This data describes a binding interaction between two proteins.

Sequence of the second protein:
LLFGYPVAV

Interface contacts:
Residue A69 in the first protein contacts residue P6 in the second protein (closest heavy-atom distance 4.3 Å).
Residue T73 in the first protein is in contact with residue P6 in the second protein (closest heavy-atom distance 3.7 Å).
Residue R97 in the first protein interacts with residue V7 in the second protein (closest heavy-atom distance 4.4 Å).
Residue L81 in the first protein interacts with residue V9 in the second protein (closest heavy-atom distance 3.5 Å).
Residue W147 in the first protein is in contact with residue V7 in the second protein (closest heavy-atom distance 3.4 Å).
Residue E63 in the first protein interacts with residue L2 in the second protein (closest heavy-atom distance 2.8 Å).
Residue T163 in the first protein contacts residue L1 in the second protein (closest heavy-atom distance 4.1 Å).
Residue T143 in the first protein is in contact with residue V9 in the second protein (closest heavy-atom distance 3.0 Å).
Residue T73 in the first protein is in contact with residue A8 in the second protein (closest heavy-atom distance 3.8 Å).
Residue H70 in the first protein is in contact with residue L2 in the second protein (closest heavy-atom distance 4.2 Å).
Residue D77 in the first protein contacts residue A8 in the second protein (closest heavy-atom distance 3.2 Å).
Residue H70 in the first protein contacts residue P6 in the second protein (closest heavy-atom distance 4.1 Å).
Residue Y7 in the first protein interacts with residue L2 in the second protein (closest heavy-atom distance 3.6 Å).
Residue M45 in the first protein is in contact with residue L2 in the second protein (closest heavy-atom distance 3.5 Å).
Residue Y159 in the first protein interacts with residue L2 in the second protein (closest heavy-atom distance 3.8 Å).
Residue T143 in the first protein is in contact with residue A8 in the second protein (closest heavy-atom distance 5.0 Å).
Residue T142 in the first protein interacts with residue V9 in the second protein (closest heavy-atom distance 5.0 Å).
Residue M5 in the first protein is in contact with residue L1 in the second protein (closest heavy-atom distance 4.0 Å).
Residue V67 in the first protein contacts residue L2 in the second protein (closest heavy-atom distance 3.6 Å).
Residue K66 in the first protein interacts with residue L1 in the second protein (closest heavy-atom distance 3.3 Å).
Residue Y171 in the first protein interacts with residue L1 in the second protein (closest heavy-atom distance 2.4 Å).
Residue K146 in the first protein interacts with residue V9 in the second protein (closest heavy-atom distance 3.5 Å).
Residue Y116 in the first protein interacts with residue V9 in the second protein (closest heavy-atom distance 3.4 Å).
Residue Y84 in the first protein is in contact with residue V9 in the second protein (closest heavy-atom distance 2.9 Å).
Residue T73 in the first protein contacts residue V7 in the second protein (closest heavy-atom distance 3.6 Å).
Residue W147 in the first protein interacts with residue A8 in the second protein (closest heavy-atom distance 2.6 Å).
Residue K66 in the first protein interacts with residue F3 in the second protein (closest heavy-atom distance 3.9 Å).
Residue Y123 in the first protein contacts residue V9 in the second protein (closest heavy-atom distance 4.0 Å).
Residue K66 in the first protein is in contact with residue L2 in the second protein (closest heavy-atom distance 2.8 Å).
Residue T80 in the first protein is in contact with residue V9 in the second protein (closest heavy-atom distance 3.8 Å).
Residue A150 in the first protein interacts with residue V7 in the second protein (closest heavy-atom distance 4.5 Å).
Residue Q155 in the first protein interacts with residue Y5 in the second protein (closest heavy-atom distance 3.8 Å).
Residue W167 in the first protein is in contact with residue L1 in the second protein (closest heavy-atom distance 3.1 Å).
Residue Y99 in the first protein contacts residue F3 in the second protein (closest heavy-atom distance 3.1 Å).
Residue Q155 in the first protein contacts residue F3 in the second protein (closest heavy-atom distance 4.1 Å).
Residue E63 in the first protein interacts with residue L1 in the second protein (closest heavy-atom distance 2.6 Å).
Residue Y159 in the first protein contacts residue G4 in the second protein (closest heavy-atom distance 4.9 Å).
Residue Y59 in the first protein interacts with residue L1 in the second protein (closest heavy-atom distance 3.5 Å).
Residue V76 in the first protein interacts with residue A8 in the second protein (closest heavy-atom distance 4.0 Å).
Residue D77 in the first protein is in contact with residue V7 in the second protein (closest heavy-atom distance 4.6 Å).
Residue R97 in the first protein interacts with residue P6 in the second protein (closest heavy-atom distance 4.1 Å).
Residue H70 in the first protein contacts residue F3 in the second protein (closest heavy-atom distance 3.1 Å).
Residue K146 in the first protein contacts residue A8 in the second protein (closest heavy-atom distance 3.5 Å).
Residue F9 in the first protein interacts with residue L2 in the second protein (closest heavy-atom distance 3.5 Å).
Residue K66 in the first protein is in contact with residue G4 in the second protein (closest heavy-atom distance 3.9 Å).
Residue Y99 in the first protein interacts with residue L2 in the second protein (closest heavy-atom distance 3.2 Å).
Residue Y159 in the first protein contacts residue L1 in the second protein (closest heavy-atom distance 2.7 Å).
Residue W147 in the first protein interacts with residue V9 in the second protein (closest heavy-atom distance 3.9 Å).
Residue Y159 in the first protein interacts with residue F3 in the second protein (closest heavy-atom distance 3.3 Å).
Residue V152 in the first protein contacts residue Y5 in the second protein (closest heavy-atom distance 4.9 Å).
Residue V152 in the first protein is in contact with residue V7 in the second protein (closest heavy-atom distance 4.1 Å).
Residue L156 in the first protein contacts residue F3 in the second protein (closest heavy-atom distance 3.3 Å).
Residue D77 in the first protein is in contact with residue V9 in the second protein (closest heavy-atom distance 2.8 Å).
Residue Y7 in the first protein interacts with residue L1 in the second protein (closest heavy-atom distance 3.1 Å).

Sequence of the first protein:
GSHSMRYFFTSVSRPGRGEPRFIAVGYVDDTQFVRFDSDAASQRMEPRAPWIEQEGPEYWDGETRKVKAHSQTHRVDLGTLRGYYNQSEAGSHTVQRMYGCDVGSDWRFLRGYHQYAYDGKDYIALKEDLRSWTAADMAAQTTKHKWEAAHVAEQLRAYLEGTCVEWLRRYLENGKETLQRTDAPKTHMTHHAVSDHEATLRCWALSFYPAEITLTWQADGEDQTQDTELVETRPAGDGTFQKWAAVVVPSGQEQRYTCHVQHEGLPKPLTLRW